Sequence of chain B:
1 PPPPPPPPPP

Sequence of chain A:
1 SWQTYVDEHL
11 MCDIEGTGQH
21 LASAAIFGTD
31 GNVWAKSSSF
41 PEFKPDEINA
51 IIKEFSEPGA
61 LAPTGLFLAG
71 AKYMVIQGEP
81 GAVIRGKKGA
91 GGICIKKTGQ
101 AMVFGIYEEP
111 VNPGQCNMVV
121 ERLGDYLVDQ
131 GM

Interface contacts:
Residue Q130 in chain A interacts with residue P6 in chain B (closest heavy-atom distance 3.8 Å).
Residue M132 in chain A is in contact with residue P4 in chain B (closest heavy-atom distance 3.9 Å).
Residue Y5 in chain A interacts with residue P7 in chain B (closest heavy-atom distance 3.3 Å).
Residue W2 in chain A interacts with residue P2 in chain B (closest heavy-atom distance 4.1 Å).
Residue Y5 in chain A is in contact with residue P6 in chain B (closest heavy-atom distance 2.7 Å).
Residue Y5 in chain A interacts with residue P9 in chain B (closest heavy-atom distance 4.1 Å).
Residue W2 in chain A interacts with residue P3 in chain B (closest heavy-atom distance 2.9 Å).
Residue Q130 in chain A is in contact with residue P7 in chain B (closest heavy-atom distance 4.1 Å).
Residue R122 in chain A interacts with residue P9 in chain B (closest heavy-atom distance 4.3 Å).
Residue L127 in chain A interacts with residue P6 in chain B (closest heavy-atom distance 3.8 Å).
Residue H9 in chain A is in contact with residue P8 in chain B (closest heavy-atom distance 4.7 Å).
Residue Y5 in chain A is in contact with residue P5 in chain B (closest heavy-atom distance 3.6 Å).
Residue Y5 in chain A is in contact with residue P8 in chain B (closest heavy-atom distance 3.9 Å).
Residue M132 in chain A interacts with residue P5 in chain B (closest heavy-atom distance 4.9 Å).
Residue M132 in chain A interacts with residue P3 in chain B (closest heavy-atom distance 3.5 Å).
Residue M132 in chain A is in contact with residue P6 in chain B (closest heavy-atom distance 3.8 Å).
Residue W34 in chain A contacts residue P2 in chain B (closest heavy-atom distance 3.6 Å).
Residue Y126 in chain A interacts with residue P6 in chain B (closest heavy-atom distance 4.4 Å).
Residue W2 in chain A contacts residue P5 in chain B (closest heavy-atom distance 3.4 Å).
Residue S1 in chain A is in contact with residue P5 in chain B (closest heavy-atom distance 3.8 Å).
Residue N32 in chain A interacts with residue P2 in chain B (closest heavy-atom distance 4.5 Å).
Residue Y126 in chain A contacts residue P8 in chain B (closest heavy-atom distance 3.8 Å).
Residue W2 in chain A contacts residue P4 in chain B (closest heavy-atom distance 4.3 Å).
Residue W2 in chain A interacts with residue P6 in chain B (closest heavy-atom distance 3.8 Å).
Residue W34 in chain A is in contact with residue P3 in chain B (closest heavy-atom distance 3.5 Å).
Residue H9 in chain A is in contact with residue P9 in chain B (closest heavy-atom distance 3.4 Å).
Residue Q100 in chain A contacts residue P3 in chain B (closest heavy-atom distance 3.6 Å).
Residue Y126 in chain A contacts residue P9 in chain B (closest heavy-atom distance 3.5 Å).
Residue Y126 in chain A contacts residue P7 in chain B (closest heavy-atom distance 2.5 Å).

The following describes two proteins that form a bound complex.